Interface contacts:
Residue D150 in the second protein is in contact with residue P67 in the first protein (closest heavy-atom distance 3.5 Å).
Residue S147 in the second protein is in contact with residue K60 in the first protein (closest heavy-atom distance 3.1 Å).
Residue K206 in the second protein is in contact with residue D150 in the first protein (closest heavy-atom distance 2.7 Å).
Residue K145 in the second protein interacts with residue V49 in the first protein (closest heavy-atom distance 4.4 Å).
Residue A151 in the second protein interacts with residue V66 in the first protein (closest heavy-atom distance 3.6 Å).
Residue K206 in the second protein interacts with residue V49 in the first protein (closest heavy-atom distance 4.6 Å).
Residue K206 in the second protein interacts with residue A151 in the first protein (closest heavy-atom distance 3.7 Å).
Residue I143 in the second protein contacts residue Y48 in the first protein (closest heavy-atom distance 5.0 Å).
Residue K145 in the second protein contacts residue I146 in the first protein (closest heavy-atom distance 5.0 Å).
Residue N65 in the second protein interacts with residue V55 in the first protein (closest heavy-atom distance 3.8 Å).
Residue K206 in the second protein contacts residue L153 in the first protein (closest heavy-atom distance 3.8 Å).
Residue T207 in the second protein contacts residue L153 in the first protein (closest heavy-atom distance 4.5 Å).
Residue A141 in the second protein contacts residue E51 in the first protein (closest heavy-atom distance 4.1 Å).
Residue P67 in the second protein contacts residue V55 in the first protein (closest heavy-atom distance 3.5 Å).
Residue L144 in the second protein interacts with residue V49 in the first protein (closest heavy-atom distance 4.5 Å).
Residue V152 in the second protein is in contact with residue I143 in the first protein (closest heavy-atom distance 3.6 Å).
Residue V152 in the second protein is in contact with residue R140 in the first protein (closest heavy-atom distance 4.6 Å).
Residue P204 in the second protein contacts residue A151 in the first protein (closest heavy-atom distance 4.4 Å).
Residue V152 in the second protein contacts residue S147 in the first protein (closest heavy-atom distance 4.5 Å).
Residue V148 in the second protein interacts with residue S147 in the first protein (closest heavy-atom distance 3.9 Å).
Residue K145 in the second protein contacts residue D150 in the first protein (closest heavy-atom distance 2.7 Å).
Residue V148 in the second protein contacts residue Q69 in the first protein (closest heavy-atom distance 4.5 Å).
Residue I203 in the second protein is in contact with residue V148 in the first protein (closest heavy-atom distance 4.8 Å).
Residue L153 in the second protein interacts with residue R140 in the first protein (closest heavy-atom distance 4.1 Å).
Residue Q137 in the second protein interacts with residue E51 in the first protein (closest heavy-atom distance 2.9 Å).
Residue P67 in the second protein contacts residue G56 in the first protein (closest heavy-atom distance 4.9 Å).
Residue L205 in the second protein contacts residue A151 in the first protein (closest heavy-atom distance 3.0 Å).
Residue L205 in the second protein is in contact with residue S147 in the first protein (closest heavy-atom distance 4.2 Å).
Residue D150 in the second protein is in contact with residue K60 in the first protein (closest heavy-atom distance 3.6 Å).
Residue R140 in the second protein is in contact with residue V55 in the first protein (closest heavy-atom distance 3.2 Å).
Residue P204 in the second protein is in contact with residue S147 in the first protein (closest heavy-atom distance 4.4 Å).
Residue A151 in the second protein contacts residue R140 in the first protein (closest heavy-atom distance 2.5 Å).
Residue S147 in the second protein contacts residue Q69 in the first protein (closest heavy-atom distance 4.7 Å).
Residue V152 in the second protein contacts residue L144 in the first protein (closest heavy-atom distance 2.9 Å).
Residue K145 in the second protein is in contact with residue S147 in the first protein (closest heavy-atom distance 2.6 Å).
Residue V148 in the second protein interacts with residue I143 in the first protein (closest heavy-atom distance 4.7 Å).
Residue L144 in the second protein interacts with residue V55 in the first protein (closest heavy-atom distance 4.6 Å).
Residue S147 in the second protein interacts with residue Y48 in the first protein (closest heavy-atom distance 3.0 Å).
Residue Q137 in the second protein contacts residue H155 in the first protein (closest heavy-atom distance 2.7 Å).
Residue T207 in the second protein is in contact with residue A151 in the first protein (closest heavy-atom distance 3.0 Å).
Residue A151 in the second protein is in contact with residue P67 in the first protein (closest heavy-atom distance 3.6 Å).
Residue V66 in the second protein is in contact with residue Y48 in the first protein (closest heavy-atom distance 4.2 Å).
Residue L144 in the second protein interacts with residue Y48 in the first protein (closest heavy-atom distance 3.3 Å).
Residue K145 in the second protein is in contact with residue V148 in the first protein (closest heavy-atom distance 4.6 Å).
Residue T207 in the second protein contacts residue V152 in the first protein (closest heavy-atom distance 4.8 Å).
Residue K206 in the second protein is in contact with residue R50 in the first protein (closest heavy-atom distance 3.4 Å).
Residue A151 in the second protein contacts residue I143 in the first protein (closest heavy-atom distance 4.1 Å).
Residue P204 in the second protein contacts residue V148 in the first protein (closest heavy-atom distance 3.9 Å).
Residue D150 in the second protein interacts with residue R140 in the first protein (closest heavy-atom distance 3.1 Å).
Residue V148 in the second protein is in contact with residue Y48 in the first protein (closest heavy-atom distance 3.5 Å).
Residue R140 in the second protein contacts residue E51 in the first protein (closest heavy-atom distance 3.1 Å).
Residue V148 in the second protein contacts residue L45 in the first protein (closest heavy-atom distance 4.5 Å).
Residue I203 in the second protein is in contact with residue L144 in the first protein (closest heavy-atom distance 4.4 Å).
Residue L205 in the second protein contacts residue D150 in the first protein (closest heavy-atom distance 4.5 Å).
Residue L144 in the second protein is in contact with residue E51 in the first protein (closest heavy-atom distance 3.8 Å).
Residue V66 in the second protein interacts with residue V55 in the first protein (closest heavy-atom distance 3.9 Å).
Residue K145 in the second protein is in contact with residue A151 in the first protein (closest heavy-atom distance 4.8 Å).

Sequence of the second protein:
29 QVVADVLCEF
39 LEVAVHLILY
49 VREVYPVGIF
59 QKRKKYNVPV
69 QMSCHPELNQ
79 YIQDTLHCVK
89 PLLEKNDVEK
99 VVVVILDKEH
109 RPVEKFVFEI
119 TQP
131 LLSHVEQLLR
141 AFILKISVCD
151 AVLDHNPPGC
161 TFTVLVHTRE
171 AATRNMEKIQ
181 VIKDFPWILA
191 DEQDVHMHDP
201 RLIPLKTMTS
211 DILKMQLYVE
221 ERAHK

The following describes two proteins that form a bound complex.

Sequence of the first protein:
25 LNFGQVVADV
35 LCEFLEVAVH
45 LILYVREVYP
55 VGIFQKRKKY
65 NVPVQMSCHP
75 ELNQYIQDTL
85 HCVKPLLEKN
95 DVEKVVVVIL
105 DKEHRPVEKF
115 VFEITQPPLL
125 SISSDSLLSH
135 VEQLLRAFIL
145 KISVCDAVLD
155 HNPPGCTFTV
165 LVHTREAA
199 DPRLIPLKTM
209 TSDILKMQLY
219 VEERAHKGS